Interface contacts:
Residue D597 in chain A contacts residue T49 in chain B (closest heavy-atom distance 4.7 Å).
Residue Y141 in chain A is in contact with residue G29 in chain B (closest heavy-atom distance 3.2 Å).
Residue R369 in chain A is in contact with residue I30 in chain B (closest heavy-atom distance 4.9 Å).
Residue Y141 in chain A is in contact with residue I30 in chain B (closest heavy-atom distance 3.8 Å).
Residue Y141 in chain A is in contact with residue N28 in chain B (closest heavy-atom distance 3.1 Å).
Residue L733 in chain A is in contact with residue T49 in chain B (closest heavy-atom distance 4.8 Å).
Residue A737 in chain A contacts residue T49 in chain B (closest heavy-atom distance 3.3 Å).
Residue E335 in chain A contacts residue I30 in chain B (closest heavy-atom distance 3.5 Å).
Residue V598 in chain A is in contact with residue T49 in chain B (closest heavy-atom distance 4.6 Å).
Residue K626 in chain A is in contact with residue N48 in chain B (closest heavy-atom distance 3.5 Å).

The following describes two proteins that form a bound complex.

Sequence of chain A:
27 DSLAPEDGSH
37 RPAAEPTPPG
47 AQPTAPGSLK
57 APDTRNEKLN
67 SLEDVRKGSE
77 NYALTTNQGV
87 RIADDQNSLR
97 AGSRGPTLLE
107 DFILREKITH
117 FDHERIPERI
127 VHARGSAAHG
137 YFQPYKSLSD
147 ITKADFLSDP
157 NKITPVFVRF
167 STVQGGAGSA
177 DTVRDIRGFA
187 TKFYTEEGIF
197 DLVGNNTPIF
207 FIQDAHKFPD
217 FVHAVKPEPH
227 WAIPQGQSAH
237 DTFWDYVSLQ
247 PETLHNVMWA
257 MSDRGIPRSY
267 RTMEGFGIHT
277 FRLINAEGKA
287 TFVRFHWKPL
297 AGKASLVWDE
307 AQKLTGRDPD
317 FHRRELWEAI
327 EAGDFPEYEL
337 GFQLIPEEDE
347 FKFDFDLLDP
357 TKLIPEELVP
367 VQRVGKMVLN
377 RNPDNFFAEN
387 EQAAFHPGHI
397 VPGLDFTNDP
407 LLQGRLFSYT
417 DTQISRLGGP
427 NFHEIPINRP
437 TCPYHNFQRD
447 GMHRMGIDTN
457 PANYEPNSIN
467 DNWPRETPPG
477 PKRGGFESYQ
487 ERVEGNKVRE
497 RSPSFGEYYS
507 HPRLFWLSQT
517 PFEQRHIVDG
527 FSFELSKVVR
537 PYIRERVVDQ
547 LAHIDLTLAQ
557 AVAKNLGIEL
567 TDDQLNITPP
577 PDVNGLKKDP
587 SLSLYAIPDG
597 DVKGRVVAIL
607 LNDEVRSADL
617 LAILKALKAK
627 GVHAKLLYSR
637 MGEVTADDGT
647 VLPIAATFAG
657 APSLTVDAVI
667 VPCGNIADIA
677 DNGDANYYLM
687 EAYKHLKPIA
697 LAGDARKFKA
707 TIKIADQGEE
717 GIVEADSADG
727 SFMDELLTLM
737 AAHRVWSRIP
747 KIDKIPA

Sequence of chain B:
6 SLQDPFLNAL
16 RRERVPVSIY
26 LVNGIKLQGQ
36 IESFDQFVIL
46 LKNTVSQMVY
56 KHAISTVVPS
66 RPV